Sequence of protein 1:
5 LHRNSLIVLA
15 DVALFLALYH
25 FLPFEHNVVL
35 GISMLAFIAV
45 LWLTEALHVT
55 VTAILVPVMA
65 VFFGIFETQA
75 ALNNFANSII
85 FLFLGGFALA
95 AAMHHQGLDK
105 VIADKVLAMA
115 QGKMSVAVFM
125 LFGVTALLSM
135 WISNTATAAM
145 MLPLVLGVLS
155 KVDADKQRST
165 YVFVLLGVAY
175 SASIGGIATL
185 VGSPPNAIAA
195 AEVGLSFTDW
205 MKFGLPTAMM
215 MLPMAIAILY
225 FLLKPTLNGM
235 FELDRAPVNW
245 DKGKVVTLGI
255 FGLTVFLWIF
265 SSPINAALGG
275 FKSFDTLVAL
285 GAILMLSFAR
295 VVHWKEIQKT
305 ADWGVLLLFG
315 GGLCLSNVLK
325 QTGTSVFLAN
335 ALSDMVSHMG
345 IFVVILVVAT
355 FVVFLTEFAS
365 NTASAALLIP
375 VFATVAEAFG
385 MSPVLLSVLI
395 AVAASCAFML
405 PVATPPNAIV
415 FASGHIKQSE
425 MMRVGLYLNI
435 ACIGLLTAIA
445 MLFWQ

The following describes two proteins that form a bound complex.

Sequence of protein 2:
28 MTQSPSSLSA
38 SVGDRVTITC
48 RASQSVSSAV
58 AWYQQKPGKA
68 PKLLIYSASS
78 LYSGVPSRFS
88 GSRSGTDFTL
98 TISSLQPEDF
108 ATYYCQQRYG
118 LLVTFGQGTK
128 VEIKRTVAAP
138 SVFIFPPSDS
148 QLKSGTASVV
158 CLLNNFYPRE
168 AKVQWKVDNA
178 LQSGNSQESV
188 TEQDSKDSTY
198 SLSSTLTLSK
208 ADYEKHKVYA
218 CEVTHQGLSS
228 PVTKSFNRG

Residue-level contacts at the interface:
Residue G344 in protein 1 interacts with residue V53 in protein 2 (closest heavy-atom distance 3.7 Å).
Residue G384 in protein 1 is in contact with residue S54 in protein 2 (closest heavy-atom distance 3.9 Å).
Residue G344 in protein 1 interacts with residue S52 in protein 2 (closest heavy-atom distance 4.3 Å).
Residue V340 in protein 1 is in contact with residue Q51 in protein 2 (closest heavy-atom distance 3.5 Å).
Residue G384 in protein 1 contacts residue G117 in protein 2 (closest heavy-atom distance 4.5 Å).
Residue F383 in protein 1 contacts residue S54 in protein 2 (closest heavy-atom distance 3.2 Å).
Residue W448 in protein 1 interacts with residue R90 in protein 2 (closest heavy-atom distance 2.3 Å).
Residue F383 in protein 1 interacts with residue G117 in protein 2 (closest heavy-atom distance 3.6 Å).
Residue A382 in protein 1 contacts residue Y116 in protein 2 (closest heavy-atom distance 4.5 Å).
Residue S341 in protein 1 is in contact with residue Q51 in protein 2 (closest heavy-atom distance 3.2 Å).
Residue W448 in protein 1 interacts with residue T93 in protein 2 (closest heavy-atom distance 4.2 Å).
Residue A382 in protein 1 interacts with residue R115 in protein 2 (closest heavy-atom distance 3.2 Å).
Residue A382 in protein 1 interacts with residue L118 in protein 2 (closest heavy-atom distance 4.7 Å).
Residue W448 in protein 1 contacts residue S52 in protein 2 (closest heavy-atom distance 3.4 Å).
Residue G384 in protein 1 is in contact with residue V53 in protein 2 (closest heavy-atom distance 4.4 Å).
Residue E381 in protein 1 contacts residue R115 in protein 2 (closest heavy-atom distance 2.2 Å).
Residue W448 in protein 1 contacts residue G92 in protein 2 (closest heavy-atom distance 4.2 Å).
Residue W448 in protein 1 is in contact with residue V53 in protein 2 (closest heavy-atom distance 4.7 Å).
Residue M343 in protein 1 is in contact with residue Q51 in protein 2 (closest heavy-atom distance 4.3 Å).
Residue G384 in protein 1 is in contact with residue S55 in protein 2 (closest heavy-atom distance 3.5 Å).
Residue F383 in protein 1 interacts with residue R115 in protein 2 (closest heavy-atom distance 3.7 Å).
Residue V340 in protein 1 contacts residue V53 in protein 2 (closest heavy-atom distance 3.9 Å).
Residue F383 in protein 1 contacts residue Y116 in protein 2 (closest heavy-atom distance 3.4 Å).
Residue I345 in protein 1 contacts residue S52 in protein 2 (closest heavy-atom distance 3.1 Å).
Residue M385 in protein 1 is in contact with residue V53 in protein 2 (closest heavy-atom distance 3.3 Å).
Residue I345 in protein 1 is in contact with residue V53 in protein 2 (closest heavy-atom distance 4.5 Å).
Residue M385 in protein 1 contacts residue S54 in protein 2 (closest heavy-atom distance 4.0 Å).
Residue S337 in protein 1 is in contact with residue Y116 in protein 2 (closest heavy-atom distance 2.2 Å).
Residue S386 in protein 1 interacts with residue S55 in protein 2 (closest heavy-atom distance 5.0 Å).
Residue V330 in protein 1 interacts with residue L118 in protein 2 (closest heavy-atom distance 3.8 Å).
Residue Q449 in protein 1 interacts with residue R90 in protein 2 (closest heavy-atom distance 3.2 Å).
Residue M385 in protein 1 is in contact with residue S55 in protein 2 (closest heavy-atom distance 4.3 Å).
Residue F383 in protein 1 interacts with residue V53 in protein 2 (closest heavy-atom distance 4.6 Å).
Residue M343 in protein 1 interacts with residue V53 in protein 2 (closest heavy-atom distance 4.1 Å).
Residue Q449 in protein 1 contacts residue G92 in protein 2 (closest heavy-atom distance 4.8 Å).
Residue A380 in protein 1 interacts with residue R115 in protein 2 (closest heavy-atom distance 4.8 Å).
Residue A382 in protein 1 interacts with residue G117 in protein 2 (closest heavy-atom distance 3.0 Å).
Residue S386 in protein 1 is in contact with residue V53 in protein 2 (closest heavy-atom distance 4.9 Å).
Residue G384 in protein 1 contacts residue R115 in protein 2 (closest heavy-atom distance 3.2 Å).
Residue D338 in protein 1 contacts residue Y116 in protein 2 (closest heavy-atom distance 4.3 Å).
Residue L336 in protein 1 is in contact with residue Y116 in protein 2 (closest heavy-atom distance 4.3 Å).
Residue A333 in protein 1 contacts residue G117 in protein 2 (closest heavy-atom distance 4.9 Å).
Residue N334 in protein 1 interacts with residue L118 in protein 2 (closest heavy-atom distance 4.0 Å).
Residue S341 in protein 1 contacts residue Y116 in protein 2 (closest heavy-atom distance 3.1 Å).
Residue V340 in protein 1 interacts with residue Y116 in protein 2 (closest heavy-atom distance 3.6 Å).
Residue G384 in protein 1 is in contact with residue A56 in protein 2 (closest heavy-atom distance 3.9 Å).